Residue-level contacts at the interface:
Residue G63 in chain B contacts residue A14 in chain A (closest heavy-atom distance 3.6 Å).
Residue N70 in chain B contacts residue V18 in chain A (closest heavy-atom distance 4.6 Å).
Residue I69 in chain B is in contact with residue T16 in chain A (closest heavy-atom distance 4.7 Å).
Residue G63 in chain B is in contact with residue P15 in chain A (closest heavy-atom distance 4.1 Å).
Residue P64 in chain B contacts residue R12 in chain A (closest heavy-atom distance 3.6 Å).
Residue K71 in chain B contacts residue T16 in chain A (closest heavy-atom distance 2.8 Å).
Residue T59 in chain B is in contact with residue K11 in chain A (closest heavy-atom distance 3.5 Å).
Residue G63 in chain B is in contact with residue R12 in chain A (closest heavy-atom distance 3.4 Å).
Residue N70 in chain B is in contact with residue T16 in chain A (closest heavy-atom distance 3.4 Å).
Residue D58 in chain B interacts with residue K11 in chain A (closest heavy-atom distance 3.1 Å).
Residue F72 in chain B contacts residue A14 in chain A (closest heavy-atom distance 4.9 Å).
Residue P64 in chain B contacts residue P15 in chain A (closest heavy-atom distance 3.7 Å).
Residue P64 in chain B is in contact with residue A14 in chain A (closest heavy-atom distance 5.0 Å).
Residue E75 in chain B is in contact with residue K11 in chain A (closest heavy-atom distance 3.7 Å).
Residue N70 in chain B interacts with residue P17 in chain A (closest heavy-atom distance 3.5 Å).
Residue L61 in chain B is in contact with residue I13 in chain A (closest heavy-atom distance 3.2 Å).
Residue L60 in chain B is in contact with residue K11 in chain A (closest heavy-atom distance 3.9 Å).
Residue F72 in chain B interacts with residue T16 in chain A (closest heavy-atom distance 5.0 Å).
Residue L60 in chain B interacts with residue R12 in chain A (closest heavy-atom distance 4.4 Å).
Residue P66 in chain B contacts residue P17 in chain A (closest heavy-atom distance 4.7 Å).
Residue K71 in chain B contacts residue V18 in chain A (closest heavy-atom distance 3.9 Å).
Residue F72 in chain B interacts with residue P15 in chain A (closest heavy-atom distance 4.4 Å).
Residue K71 in chain B is in contact with residue P15 in chain A (closest heavy-atom distance 3.7 Å).
Residue F72 in chain B contacts residue I13 in chain A (closest heavy-atom distance 4.3 Å).
Residue L61 in chain B contacts residue K11 in chain A (closest heavy-atom distance 3.0 Å).
Residue V62 in chain B is in contact with residue P15 in chain A (closest heavy-atom distance 4.0 Å).
Residue F28 in chain B is in contact with residue P15 in chain A (closest heavy-atom distance 4.3 Å).
Residue L60 in chain B is in contact with residue I13 in chain A (closest heavy-atom distance 4.1 Å).
Residue V62 in chain B is in contact with residue I13 in chain A (closest heavy-atom distance 3.6 Å).
Residue D37 in chain B interacts with residue R12 in chain A (closest heavy-atom distance 2.9 Å).
Residue V62 in chain B interacts with residue R12 in chain A (closest heavy-atom distance 5.0 Å).
Residue G63 in chain B is in contact with residue I13 in chain A (closest heavy-atom distance 3.2 Å).
Residue I65 in chain B contacts residue P15 in chain A (closest heavy-atom distance 4.7 Å).
Residue L61 in chain B is in contact with residue R12 in chain A (closest heavy-atom distance 3.4 Å).
Residue I69 in chain B contacts residue P17 in chain A (closest heavy-atom distance 3.7 Å).
Residue K71 in chain B contacts residue P17 in chain A (closest heavy-atom distance 4.9 Å).
Residue I69 in chain B interacts with residue V18 in chain A (closest heavy-atom distance 3.0 Å).
Residue V73 in chain B interacts with residue I13 in chain A (closest heavy-atom distance 3.9 Å).
Residue N70 in chain B contacts residue P15 in chain A (closest heavy-atom distance 3.9 Å).
Residue P66 in chain B contacts residue P15 in chain A (closest heavy-atom distance 3.7 Å).

The following describes two proteins that form a bound complex.

Sequence of chain B:
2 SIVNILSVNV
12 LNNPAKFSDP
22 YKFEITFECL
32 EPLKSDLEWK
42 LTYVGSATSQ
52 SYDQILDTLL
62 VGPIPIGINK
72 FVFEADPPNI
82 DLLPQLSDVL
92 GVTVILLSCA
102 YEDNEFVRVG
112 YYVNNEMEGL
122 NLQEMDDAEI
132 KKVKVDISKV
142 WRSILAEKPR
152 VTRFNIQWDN

Sequence of chain A:
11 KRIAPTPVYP